Contacts between the two chains:
Residue E137 in protein 2 contacts residue D2 in protein 1 (closest heavy-atom distance 3.5 Å).
Residue L138 in protein 2 is in contact with residue V51 in protein 1 (closest heavy-atom distance 4.2 Å).
Residue L138 in protein 2 interacts with residue P3 in protein 1 (closest heavy-atom distance 3.6 Å).
Residue L138 in protein 2 interacts with residue S52 in protein 1 (closest heavy-atom distance 4.4 Å).
Residue L138 in protein 2 contacts residue V48 in protein 1 (closest heavy-atom distance 4.7 Å).
Residue L138 in protein 2 is in contact with residue D2 in protein 1 (closest heavy-atom distance 4.6 Å).
Residue R139 in protein 2 interacts with residue V51 in protein 1 (closest heavy-atom distance 3.6 Å).
Residue L138 in protein 2 is in contact with residue Y6 in protein 1 (closest heavy-atom distance 4.5 Å).

These two protein chains interact to form a complex.

Sequence of protein 1:
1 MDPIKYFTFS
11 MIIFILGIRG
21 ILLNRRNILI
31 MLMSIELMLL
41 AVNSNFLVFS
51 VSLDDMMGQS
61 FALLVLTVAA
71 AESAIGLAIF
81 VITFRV

Sequence of protein 2:
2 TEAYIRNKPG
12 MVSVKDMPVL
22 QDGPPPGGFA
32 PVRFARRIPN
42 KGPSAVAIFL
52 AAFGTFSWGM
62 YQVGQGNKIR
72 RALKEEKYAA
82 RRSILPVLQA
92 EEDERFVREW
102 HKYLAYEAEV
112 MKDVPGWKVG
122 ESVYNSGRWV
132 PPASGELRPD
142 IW